The following describes two proteins that form a bound complex.

Residue-level contacts at the interface:
Residue T205 in protein 1 contacts residue E89 in protein 2 (closest heavy-atom distance 3.4 Å).
Residue W12 in protein 1 interacts with residue E94 in protein 2 (closest heavy-atom distance 3.5 Å).
Residue A5 in protein 1 interacts with residue N77 in protein 2 (closest heavy-atom distance 3.9 Å).
Residue A8 in protein 1 is in contact with residue T60 in protein 2 (closest heavy-atom distance 3.9 Å).
Residue R209 in protein 1 is in contact with residue R97 in protein 2 (closest heavy-atom distance 3.6 Å).
Residue W12 in protein 1 interacts with residue S92 in protein 2 (closest heavy-atom distance 3.3 Å).
Residue E9 in protein 1 is in contact with residue R58 in protein 2 (closest heavy-atom distance 3.9 Å).
Residue F2 in protein 1 interacts with residue R76 in protein 2 (closest heavy-atom distance 3.5 Å).
Residue A8 in protein 1 interacts with residue C59 in protein 2 (closest heavy-atom distance 3.8 Å).
Residue T205 in protein 1 interacts with residue E90 in protein 2 (closest heavy-atom distance 2.7 Å).
Residue A8 in protein 1 interacts with residue R58 in protein 2 (closest heavy-atom distance 3.5 Å).
Residue R209 in protein 1 interacts with residue D91 in protein 2 (closest heavy-atom distance 3.2 Å).
Residue L72 in protein 1 is in contact with residue N51 in protein 2 (closest heavy-atom distance 3.1 Å).
Residue I7 in protein 1 contacts residue T60 in protein 2 (closest heavy-atom distance 4.2 Å).
Residue V206 in protein 1 is in contact with residue D91 in protein 2 (closest heavy-atom distance 3.6 Å).
Residue T205 in protein 1 is in contact with residue R88 in protein 2 (closest heavy-atom distance 4.1 Å).
Residue A3 in protein 1 is in contact with residue R76 in protein 2 (closest heavy-atom distance 3.8 Å).
Residue T205 in protein 1 interacts with residue D91 in protein 2 (closest heavy-atom distance 4.0 Å).
Residue T205 in protein 1 contacts residue F87 in protein 2 (closest heavy-atom distance 4.2 Å).
Residue Y117 in protein 1 interacts with residue L53 in protein 2 (closest heavy-atom distance 4.1 Å).
Residue R209 in protein 1 interacts with residue E89 in protein 2 (closest heavy-atom distance 2.8 Å).
Residue Y117 in protein 1 contacts residue L57 in protein 2 (closest heavy-atom distance 3.4 Å).
Residue D6 in protein 1 interacts with residue Y46 in protein 2 (closest heavy-atom distance 3.1 Å).
Residue P1 in protein 1 is in contact with residue R76 in protein 2 (closest heavy-atom distance 3.3 Å).
Residue S118 in protein 1 interacts with residue R58 in protein 2 (closest heavy-atom distance 3.5 Å).
Residue A5 in protein 1 contacts residue T48 in protein 2 (closest heavy-atom distance 4.1 Å).
Residue T4 in protein 1 contacts residue R76 in protein 2 (closest heavy-atom distance 3.8 Å).
Residue G75 in protein 1 contacts residue H49 in protein 2 (closest heavy-atom distance 3.6 Å).
Residue L72 in protein 1 contacts residue L53 in protein 2 (closest heavy-atom distance 3.8 Å).
Residue W12 in protein 1 contacts residue P93 in protein 2 (closest heavy-atom distance 3.2 Å).
Residue L72 in protein 1 interacts with residue W50 in protein 2 (closest heavy-atom distance 4.3 Å).
Residue A3 in protein 1 contacts residue T75 in protein 2 (closest heavy-atom distance 4.0 Å).
Residue T4 in protein 1 contacts residue N77 in protein 2 (closest heavy-atom distance 3.0 Å).
Residue Y117 in protein 1 contacts residue L54 in protein 2 (closest heavy-atom distance 3.6 Å).
Residue I63 in protein 1 is in contact with residue L57 in protein 2 (closest heavy-atom distance 4.2 Å).
Residue L135 in protein 1 is in contact with residue V110 in protein 2 (closest heavy-atom distance 3.8 Å).
Residue A5 in protein 1 contacts residue Y46 in protein 2 (closest heavy-atom distance 3.6 Å).
Residue Y117 in protein 1 interacts with residue C56 in protein 2 (closest heavy-atom distance 3.6 Å).
Residue Y117 in protein 1 is in contact with residue R58 in protein 2 (closest heavy-atom distance 2.9 Å).
Residue K10 in protein 1 is in contact with residue E94 in protein 2 (closest heavy-atom distance 2.8 Å).
Residue H119 in protein 1 is in contact with residue R58 in protein 2 (closest heavy-atom distance 4.3 Å).
Residue L72 in protein 1 contacts residue D52 in protein 2 (closest heavy-atom distance 2.8 Å).
Residue Y117 in protein 1 interacts with residue F55 in protein 2 (closest heavy-atom distance 3.2 Å).
Residue N74 in protein 1 interacts with residue H49 in protein 2 (closest heavy-atom distance 3.5 Å).
Residue R49 in protein 1 is in contact with residue E94 in protein 2 (closest heavy-atom distance 2.6 Å).
Residue R125 in protein 1 is in contact with residue D91 in protein 2 (closest heavy-atom distance 2.9 Å).
Residue D6 in protein 1 contacts residue T60 in protein 2 (closest heavy-atom distance 4.3 Å).
Residue R51 in protein 1 is in contact with residue E94 in protein 2 (closest heavy-atom distance 3.0 Å).
Residue D6 in protein 1 interacts with residue N77 in protein 2 (closest heavy-atom distance 3.7 Å).
Residue Y16 in protein 1 is in contact with residue S92 in protein 2 (closest heavy-atom distance 4.1 Å).
Residue P200 in protein 1 interacts with residue W116 in protein 2 (closest heavy-atom distance 3.8 Å).
Residue L135 in protein 1 is in contact with residue V122 in protein 2 (closest heavy-atom distance 4.1 Å).
Residue T4 in protein 1 contacts residue T48 in protein 2 (closest heavy-atom distance 3.5 Å).
Residue R71 in protein 1 interacts with residue L23 in protein 2 (closest heavy-atom distance 3.7 Å).
Residue E111 in protein 1 is in contact with residue E94 in protein 2 (closest heavy-atom distance 4.4 Å).
Residue V206 in protein 1 interacts with residue E90 in protein 2 (closest heavy-atom distance 3.6 Å).
Residue R51 in protein 1 interacts with residue E90 in protein 2 (closest heavy-atom distance 3.0 Å).
Residue T4 in protein 1 is in contact with residue Y46 in protein 2 (closest heavy-atom distance 4.2 Å).
Residue R115 in protein 1 is in contact with residue L57 in protein 2 (closest heavy-atom distance 4.1 Å).
Residue R202 in protein 1 contacts residue E90 in protein 2 (closest heavy-atom distance 2.7 Å).

Sequence of protein 1:
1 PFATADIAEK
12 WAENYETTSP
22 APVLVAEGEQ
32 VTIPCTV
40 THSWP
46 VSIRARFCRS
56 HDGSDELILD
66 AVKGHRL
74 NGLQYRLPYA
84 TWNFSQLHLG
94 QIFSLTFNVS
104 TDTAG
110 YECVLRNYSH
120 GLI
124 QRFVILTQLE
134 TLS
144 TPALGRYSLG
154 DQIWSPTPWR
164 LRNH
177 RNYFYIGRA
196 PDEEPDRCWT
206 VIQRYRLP

Sequence of protein 2:
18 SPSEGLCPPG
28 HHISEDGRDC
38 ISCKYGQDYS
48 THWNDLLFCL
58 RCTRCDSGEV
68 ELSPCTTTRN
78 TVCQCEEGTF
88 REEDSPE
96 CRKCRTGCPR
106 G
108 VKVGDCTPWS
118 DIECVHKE